Interface contacts:
Residue I263 in chain A is in contact with residue K105 in chain B (closest heavy-atom distance 3.0 Å).
Residue Q261 in chain A interacts with residue T77 in chain B (closest heavy-atom distance 2.7 Å).
Residue E268 in chain A interacts with residue N101 in chain B (closest heavy-atom distance 3.4 Å).
Residue T300 in chain A is in contact with residue M144 in chain B (closest heavy-atom distance 3.0 Å).
Residue I269 in chain A contacts residue S86 in chain B (closest heavy-atom distance 3.1 Å).
Residue S312 in chain A interacts with residue P119 in chain B (closest heavy-atom distance 3.2 Å).
Residue I254 in chain A is in contact with residue T111 in chain B (closest heavy-atom distance 3.2 Å).
Residue N296 in chain A is in contact with residue D150 in chain B (closest heavy-atom distance 3.3 Å).
Residue I263 in chain A interacts with residue F108 in chain B (closest heavy-atom distance 3.4 Å).
Residue G266 in chain A contacts residue N104 in chain B (closest heavy-atom distance 3.0 Å).
Residue I263 in chain A interacts with residue N104 in chain B (closest heavy-atom distance 2.7 Å).
Residue F271 in chain A contacts residue F90 in chain B (closest heavy-atom distance 3.5 Å).
Residue T305 in chain A interacts with residue G120 in chain B (closest heavy-atom distance 3.6 Å).
Residue R250 in chain A is in contact with residue S117 in chain B (closest heavy-atom distance 3.2 Å).
Residue G266 in chain A is in contact with residue N101 in chain B (closest heavy-atom distance 3.6 Å).
Residue T304 in chain A interacts with residue M144 in chain B (closest heavy-atom distance 3.5 Å).
Residue L247 in chain A contacts residue I118 in chain B (closest heavy-atom distance 3.5 Å).
Residue E307 in chain A is in contact with residue K143 in chain B (closest heavy-atom distance 3.3 Å).
Residue R332 in chain A is in contact with residue T245 in chain B (closest heavy-atom distance 2.2 Å).
Residue R292 in chain A interacts with residue E152 in chain B (closest heavy-atom distance 2.9 Å).
Residue Y288 in chain A contacts residue T207 in chain B (closest heavy-atom distance 2.3 Å).
Residue N308 in chain A is in contact with residue S140 in chain B (closest heavy-atom distance 3.0 Å).
Residue Q261 in chain A contacts residue R78 in chain B (closest heavy-atom distance 3.5 Å).
Residue Y303 in chain A interacts with residue R147 in chain B (closest heavy-atom distance 3.1 Å).
Residue I324 in chain A interacts with residue S242 in chain B (closest heavy-atom distance 3.1 Å).
Residue Q258 in chain A interacts with residue V109 in chain B (closest heavy-atom distance 3.3 Å).
Residue N264 in chain A interacts with residue N104 in chain B (closest heavy-atom distance 2.8 Å).
Residue I263 in chain A contacts residue R78 in chain B (closest heavy-atom distance 3.2 Å).
Residue Y321 in chain A is in contact with residue T239 in chain B (closest heavy-atom distance 3.0 Å).
Residue Q260 in chain A contacts residue V110 in chain B (closest heavy-atom distance 3.2 Å).
Residue R250 in chain A is in contact with residue D115 in chain B (closest heavy-atom distance 2.7 Å).
Residue R332 in chain A interacts with residue N246 in chain B (closest heavy-atom distance 3.4 Å).
Residue T304 in chain A contacts residue S140 in chain B (closest heavy-atom distance 3.3 Å).
Residue Y288 in chain A contacts residue K48 in chain B (closest heavy-atom distance 3.4 Å).
Residue M293 in chain A interacts with residue T207 in chain B (closest heavy-atom distance 3.6 Å).
Residue Y262 in chain A is in contact with residue R78 in chain B (closest heavy-atom distance 2.5 Å).
Residue N296 in chain A is in contact with residue E148 in chain B (closest heavy-atom distance 3.4 Å).
Residue M293 in chain A contacts residue A206 in chain B (closest heavy-atom distance 3.2 Å).
Residue I269 in chain A interacts with residue F90 in chain B (closest heavy-atom distance 3.4 Å).
Residue Q260 in chain A interacts with residue V109 in chain B (closest heavy-atom distance 3.3 Å).
Residue M293 in chain A interacts with residue D150 in chain B (closest heavy-atom distance 3.4 Å).
Residue I269 in chain A interacts with residue M57 in chain B (closest heavy-atom distance 3.4 Å).
Residue Q261 in chain A is in contact with residue E107 in chain B (closest heavy-atom distance 3.2 Å).
Residue P259 in chain A contacts residue E107 in chain B (closest heavy-atom distance 3.0 Å).
Residue Y288 in chain A interacts with residue D150 in chain B (closest heavy-atom distance 3.6 Å).
Residue M293 in chain A is in contact with residue L210 in chain B (closest heavy-atom distance 3.5 Å).
Residue R250 in chain A interacts with residue N114 in chain B (closest heavy-atom distance 3.5 Å).
Residue F325 in chain A interacts with residue H218 in chain B (closest heavy-atom distance 3.0 Å).
Residue G266 in chain A interacts with residue F102 in chain B (closest heavy-atom distance 3.5 Å).
Residue Y288 in chain A contacts residue E203 in chain B (closest heavy-atom distance 3.1 Å).
Residue D286 in chain A interacts with residue K48 in chain B (closest heavy-atom distance 3.3 Å).
Residue Y262 in chain A interacts with residue E107 in chain B (closest heavy-atom distance 3.1 Å).
Residue S265 in chain A interacts with residue F102 in chain B (closest heavy-atom distance 3.6 Å).
Residue M301 in chain A interacts with residue L214 in chain B (closest heavy-atom distance 3.6 Å).
Residue E329 in chain A interacts with residue T245 in chain B (closest heavy-atom distance 3.4 Å).
Residue N296 in chain A contacts residue T207 in chain B (closest heavy-atom distance 3.1 Å).
Residue Q260 in chain A is in contact with residue F108 in chain B (closest heavy-atom distance 3.4 Å).
Residue Y309 in chain A interacts with residue P119 in chain B (closest heavy-atom distance 3.4 Å).
Residue R292 in chain A contacts residue D150 in chain B (closest heavy-atom distance 2.8 Å).
Residue S265 in chain A contacts residue N104 in chain B (closest heavy-atom distance 3.1 Å).

This data describes a binding interaction between two proteins.

Sequence of chain B:
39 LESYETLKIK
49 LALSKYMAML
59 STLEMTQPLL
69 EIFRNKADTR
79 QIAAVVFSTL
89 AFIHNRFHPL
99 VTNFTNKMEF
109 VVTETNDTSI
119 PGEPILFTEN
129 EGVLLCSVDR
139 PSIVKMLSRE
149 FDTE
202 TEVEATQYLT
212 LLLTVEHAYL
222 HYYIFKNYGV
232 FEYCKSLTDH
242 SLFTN

Sequence of chain A:
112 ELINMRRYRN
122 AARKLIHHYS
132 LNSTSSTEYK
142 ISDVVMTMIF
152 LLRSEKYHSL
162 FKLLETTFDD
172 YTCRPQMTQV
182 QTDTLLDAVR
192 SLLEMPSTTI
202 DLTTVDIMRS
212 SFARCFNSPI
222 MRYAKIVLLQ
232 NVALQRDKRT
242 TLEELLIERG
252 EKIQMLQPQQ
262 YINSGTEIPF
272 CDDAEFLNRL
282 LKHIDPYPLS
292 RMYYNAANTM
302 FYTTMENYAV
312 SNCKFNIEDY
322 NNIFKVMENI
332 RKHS